These two protein chains interact to form a complex.

Contacts between the two chains:
Residue A34 in chain A is in contact with residue K45 in chain B (closest heavy-atom distance 3.4 Å).
Residue L33 in chain A contacts residue M42 in chain B (closest heavy-atom distance 3.2 Å).
Residue V35 in chain A contacts residue K45 in chain B (closest heavy-atom distance 4.6 Å).
Residue L30 in chain A contacts residue L38 in chain B (closest heavy-atom distance 4.1 Å).
Residue A29 in chain A contacts residue L38 in chain B (closest heavy-atom distance 4.0 Å).
Residue G37 in chain A contacts residue K45 in chain B (closest heavy-atom distance 3.2 Å).
Residue L33 in chain A is in contact with residue K45 in chain B (closest heavy-atom distance 2.7 Å).
Residue A36 in chain A contacts residue M42 in chain B (closest heavy-atom distance 3.4 Å).
Residue Y40 in chain A interacts with residue A46 in chain B (closest heavy-atom distance 3.6 Å).
Residue Y40 in chain A interacts with residue K45 in chain B (closest heavy-atom distance 3.2 Å).
Residue L33 in chain A interacts with residue L38 in chain B (closest heavy-atom distance 4.0 Å).
Residue A36 in chain A interacts with residue K45 in chain B (closest heavy-atom distance 4.4 Å).
Residue L33 in chain A contacts residue S41 in chain B (closest heavy-atom distance 4.9 Å).
Residue R44 in chain A interacts with residue K45 in chain B (closest heavy-atom distance 4.8 Å).
Residue I32 in chain A is in contact with residue M42 in chain B (closest heavy-atom distance 4.6 Å).

Sequence of chain B:
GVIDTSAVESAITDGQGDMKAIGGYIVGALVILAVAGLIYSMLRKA

Sequence of chain A:
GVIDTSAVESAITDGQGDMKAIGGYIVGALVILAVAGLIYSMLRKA